Sequence of protein 1:
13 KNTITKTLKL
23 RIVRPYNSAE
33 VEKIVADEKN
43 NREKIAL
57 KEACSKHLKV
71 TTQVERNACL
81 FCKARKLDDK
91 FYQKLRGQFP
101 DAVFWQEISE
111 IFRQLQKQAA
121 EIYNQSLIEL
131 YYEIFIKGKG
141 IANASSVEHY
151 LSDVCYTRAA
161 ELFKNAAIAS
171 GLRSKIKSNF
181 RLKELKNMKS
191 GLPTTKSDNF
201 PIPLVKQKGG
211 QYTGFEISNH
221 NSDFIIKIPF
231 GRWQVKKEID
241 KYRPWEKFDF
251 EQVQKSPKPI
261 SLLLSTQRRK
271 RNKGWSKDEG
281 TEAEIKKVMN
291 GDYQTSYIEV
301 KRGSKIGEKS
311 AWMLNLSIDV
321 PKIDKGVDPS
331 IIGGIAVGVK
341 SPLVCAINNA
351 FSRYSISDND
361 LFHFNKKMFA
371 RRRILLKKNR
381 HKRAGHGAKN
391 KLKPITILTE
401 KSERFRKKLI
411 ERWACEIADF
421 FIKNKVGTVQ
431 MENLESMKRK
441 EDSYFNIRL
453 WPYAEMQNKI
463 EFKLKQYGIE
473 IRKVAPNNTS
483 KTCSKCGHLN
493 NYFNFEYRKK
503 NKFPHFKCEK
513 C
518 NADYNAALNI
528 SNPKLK

Contacts between the two chains:
Residue T195 in protein 1 is in contact with residue S190 in protein 2 (closest heavy-atom distance 4.5 Å).
Residue Q125 in protein 1 contacts residue M188 in protein 2 (closest heavy-atom distance 3.6 Å).
Residue M188 in protein 1 contacts residue S197 in protein 2 (closest heavy-atom distance 3.0 Å).
Residue R158 in protein 1 contacts residue I136 in protein 2 (closest heavy-atom distance 4.3 Å).
Residue T195 in protein 1 interacts with residue K189 in protein 2 (closest heavy-atom distance 4.6 Å).
Residue M188 in protein 1 interacts with residue E121 in protein 2 (closest heavy-atom distance 3.8 Å).
Residue Q125 in protein 1 interacts with residue I136 in protein 2 (closest heavy-atom distance 4.1 Å).
Residue Y132 in protein 1 is in contact with residue I128 in protein 2 (closest heavy-atom distance 3.8 Å).
Residue E121 in protein 1 interacts with residue M188 in protein 2 (closest heavy-atom distance 3.9 Å).
Residue L375 in protein 1 contacts residue D360 in protein 2 (closest heavy-atom distance 3.8 Å).
Residue I136 in protein 1 is in contact with residue Q125 in protein 2 (closest heavy-atom distance 3.8 Å).
Residue K189 in protein 1 is in contact with residue D198 in protein 2 (closest heavy-atom distance 3.9 Å).
Residue M188 in protein 1 interacts with residue K196 in protein 2 (closest heavy-atom distance 3.3 Å).
Residue K189 in protein 1 is in contact with residue K196 in protein 2 (closest heavy-atom distance 3.8 Å).
Residue I128 in protein 1 contacts residue I128 in protein 2 (closest heavy-atom distance 4.1 Å).
Residue I128 in protein 1 contacts residue Y131 in protein 2 (closest heavy-atom distance 3.6 Å).
Residue G191 in protein 1 is in contact with residue T194 in protein 2 (closest heavy-atom distance 3.4 Å).
Residue N379 in protein 1 contacts residue E416 in protein 2 (closest heavy-atom distance 3.1 Å).
Residue M188 in protein 1 is in contact with residue N124 in protein 2 (closest heavy-atom distance 3.9 Å).
Residue Y132 in protein 1 contacts residue Y132 in protein 2 (closest heavy-atom distance 3.4 Å).
Residue E129 in protein 1 contacts residue I136 in protein 2 (closest heavy-atom distance 3.7 Å).
Residue L192 in protein 1 contacts residue I128 in protein 2 (closest heavy-atom distance 3.9 Å).
Residue K382 in protein 1 contacts residue R412 in protein 2 (closest heavy-atom distance 3.4 Å).
Residue N124 in protein 1 contacts residue G191 in protein 2 (closest heavy-atom distance 4.4 Å).
Residue M188 in protein 1 contacts residue D198 in protein 2 (closest heavy-atom distance 3.9 Å).
Residue M188 in protein 1 interacts with residue K117 in protein 2 (closest heavy-atom distance 4.1 Å).
Residue L375 in protein 1 contacts residue R412 in protein 2 (closest heavy-atom distance 4.2 Å).
Residue S190 in protein 1 interacts with residue K196 in protein 2 (closest heavy-atom distance 3.9 Å).
Residue E129 in protein 1 interacts with residue Y132 in protein 2 (closest heavy-atom distance 3.9 Å).
Residue T194 in protein 1 contacts residue S190 in protein 2 (closest heavy-atom distance 4.1 Å).
Residue H381 in protein 1 interacts with residue E416 in protein 2 (closest heavy-atom distance 3.6 Å).
Residue N379 in protein 1 contacts residue Y354 in protein 2 (closest heavy-atom distance 3.8 Å).
Residue S190 in protein 1 contacts residue T195 in protein 2 (closest heavy-atom distance 4.5 Å).
Residue K382 in protein 1 contacts residue D360 in protein 2 (closest heavy-atom distance 3.8 Å).
Residue N379 in protein 1 contacts residue R412 in protein 2 (closest heavy-atom distance 3.0 Å).
Residue Y131 in protein 1 is in contact with residue N124 in protein 2 (closest heavy-atom distance 4.0 Å).
Residue M188 in protein 1 interacts with residue A120 in protein 2 (closest heavy-atom distance 4.1 Å).
Residue L375 in protein 1 is in contact with residue S357 in protein 2 (closest heavy-atom distance 4.3 Å).
Residue I128 in protein 1 interacts with residue G191 in protein 2 (closest heavy-atom distance 4.6 Å).
Residue Q125 in protein 1 contacts residue Y131 in protein 2 (closest heavy-atom distance 3.6 Å).
Residue I136 in protein 1 contacts residue E129 in protein 2 (closest heavy-atom distance 4.0 Å).
Residue H381 in protein 1 interacts with residue C415 in protein 2 (closest heavy-atom distance 2.9 Å).
Residue N187 in protein 1 interacts with residue S197 in protein 2 (closest heavy-atom distance 4.1 Å).
Residue R243 in protein 1 interacts with residue M188 in protein 2 (closest heavy-atom distance 4.4 Å).
Residue H381 in protein 1 contacts residue R412 in protein 2 (closest heavy-atom distance 3.6 Å).
Residue T194 in protein 1 interacts with residue G191 in protein 2 (closest heavy-atom distance 3.9 Å).
Residue L192 in protein 1 interacts with residue T194 in protein 2 (closest heavy-atom distance 3.6 Å).
Residue E133 in protein 1 interacts with residue Y132 in protein 2 (closest heavy-atom distance 4.0 Å).
Residue M188 in protein 1 interacts with residue T195 in protein 2 (closest heavy-atom distance 4.7 Å).
Residue T194 in protein 1 interacts with residue L192 in protein 2 (closest heavy-atom distance 4.1 Å).
Residue N124 in protein 1 contacts residue S190 in protein 2 (closest heavy-atom distance 4.5 Å).
Residue H381 in protein 1 interacts with residue D419 in protein 2 (closest heavy-atom distance 2.8 Å).
Residue Y131 in protein 1 is in contact with residue Q125 in protein 2 (closest heavy-atom distance 4.4 Å).
Residue Y131 in protein 1 interacts with residue I128 in protein 2 (closest heavy-atom distance 3.7 Å).
Residue L375 in protein 1 is in contact with residue N359 in protein 2 (closest heavy-atom distance 4.2 Å).
Residue I128 in protein 1 is in contact with residue I136 in protein 2 (closest heavy-atom distance 3.5 Å).
Residue R373 in protein 1 is in contact with residue H363 in protein 2 (closest heavy-atom distance 4.3 Å).
Residue I128 in protein 1 contacts residue L192 in protein 2 (closest heavy-atom distance 3.2 Å).
Residue Y132 in protein 1 contacts residue E129 in protein 2 (closest heavy-atom distance 4.2 Å).
Residue I136 in protein 1 contacts residue I128 in protein 2 (closest heavy-atom distance 3.6 Å).

Sequence of protein 2:
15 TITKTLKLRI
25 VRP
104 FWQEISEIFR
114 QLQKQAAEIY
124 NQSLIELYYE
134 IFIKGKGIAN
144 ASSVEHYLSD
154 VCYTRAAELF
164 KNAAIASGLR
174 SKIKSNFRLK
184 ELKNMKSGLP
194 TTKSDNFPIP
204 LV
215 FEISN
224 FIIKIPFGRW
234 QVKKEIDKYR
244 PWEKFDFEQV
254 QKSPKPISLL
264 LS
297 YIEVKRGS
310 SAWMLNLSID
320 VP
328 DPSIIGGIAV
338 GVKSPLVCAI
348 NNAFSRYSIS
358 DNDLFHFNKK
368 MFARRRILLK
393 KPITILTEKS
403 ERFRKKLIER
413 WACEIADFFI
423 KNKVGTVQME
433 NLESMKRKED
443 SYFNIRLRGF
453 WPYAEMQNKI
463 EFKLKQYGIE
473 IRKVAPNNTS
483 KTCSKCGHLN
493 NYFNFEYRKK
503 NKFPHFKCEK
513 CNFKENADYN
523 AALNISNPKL

This data describes a binding interaction between two proteins.